Sequence of chain A:
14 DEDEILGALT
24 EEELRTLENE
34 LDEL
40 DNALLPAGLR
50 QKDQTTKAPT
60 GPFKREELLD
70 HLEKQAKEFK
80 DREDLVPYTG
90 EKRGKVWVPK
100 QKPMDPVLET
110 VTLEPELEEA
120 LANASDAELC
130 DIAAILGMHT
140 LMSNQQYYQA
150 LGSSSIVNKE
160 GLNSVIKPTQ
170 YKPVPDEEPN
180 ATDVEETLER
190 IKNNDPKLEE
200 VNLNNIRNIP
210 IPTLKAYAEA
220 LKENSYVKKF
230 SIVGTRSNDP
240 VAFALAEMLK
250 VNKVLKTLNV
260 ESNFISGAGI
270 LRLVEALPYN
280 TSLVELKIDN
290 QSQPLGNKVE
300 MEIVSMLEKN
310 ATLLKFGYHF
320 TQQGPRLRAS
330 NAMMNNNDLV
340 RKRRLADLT

Sequence of chain B:
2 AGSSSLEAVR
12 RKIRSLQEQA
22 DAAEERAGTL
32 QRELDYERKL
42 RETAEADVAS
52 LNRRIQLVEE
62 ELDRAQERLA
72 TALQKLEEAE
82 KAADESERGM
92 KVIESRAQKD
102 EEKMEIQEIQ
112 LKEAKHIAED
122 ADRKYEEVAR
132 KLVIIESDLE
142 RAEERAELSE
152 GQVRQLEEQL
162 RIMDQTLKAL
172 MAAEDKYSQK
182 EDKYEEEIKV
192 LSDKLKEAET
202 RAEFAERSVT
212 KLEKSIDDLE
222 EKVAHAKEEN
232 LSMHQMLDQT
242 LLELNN

Residue-level contacts at the interface:
Residue E15 in chain A contacts residue K13 in chain B (closest heavy-atom distance 3.2 Å).
Residue I18 in chain A is in contact with residue V10 in chain B (closest heavy-atom distance 4.8 Å).
Residue I18 in chain A is in contact with residue S6 in chain B (closest heavy-atom distance 3.7 Å).

The following describes two proteins that form a bound complex.